Sequence of chain B:
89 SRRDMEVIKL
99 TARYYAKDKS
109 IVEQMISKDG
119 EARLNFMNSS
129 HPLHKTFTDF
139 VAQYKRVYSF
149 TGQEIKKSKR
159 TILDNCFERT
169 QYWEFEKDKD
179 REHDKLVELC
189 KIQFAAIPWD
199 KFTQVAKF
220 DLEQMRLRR

Residue-level contacts at the interface:
Residue N230 in chain A contacts residue H181 in chain B (closest heavy-atom distance 3.4 Å).
Residue S189 in chain A is in contact with residue F200 in chain B (closest heavy-atom distance 3.6 Å).
Residue T241 in chain A contacts residue L221 in chain B (closest heavy-atom distance 4.1 Å).
Residue F198 in chain A is in contact with residue Q202 in chain B (closest heavy-atom distance 3.2 Å).
Residue A210 in chain A is in contact with residue V203 in chain B (closest heavy-atom distance 3.7 Å).
Residue I218 in chain A interacts with residue F206 in chain B (closest heavy-atom distance 3.7 Å).
Residue E204 in chain A is in contact with residue Q191 in chain B (closest heavy-atom distance 3.6 Å).
Residue K173 in chain A is in contact with residue I190 in chain B (closest heavy-atom distance 3.9 Å).
Residue V176 in chain A is in contact with residue Q191 in chain B (closest heavy-atom distance 3.1 Å).
Residue V233 in chain A is in contact with residue F192 in chain B (closest heavy-atom distance 3.2 Å).
Residue E212 in chain A interacts with residue Q202 in chain B (closest heavy-atom distance 3.9 Å).
Residue I246 in chain A interacts with residue R227 in chain B (closest heavy-atom distance 3.5 Å).
Residue N208 in chain A interacts with residue T201 in chain B (closest heavy-atom distance 4.0 Å).
Residue F242 in chain A is in contact with residue R225 in chain B (closest heavy-atom distance 3.3 Å).
Residue A210 in chain A contacts residue T201 in chain B (closest heavy-atom distance 4.1 Å).
Residue F242 in chain A is in contact with residue M224 in chain B (closest heavy-atom distance 4.1 Å).
Residue I180 in chain A contacts residue F192 in chain B (closest heavy-atom distance 3.9 Å).
Residue E207 in chain A is in contact with residue T201 in chain B (closest heavy-atom distance 2.7 Å).
Residue D234 in chain A contacts residue F192 in chain B (closest heavy-atom distance 4.2 Å).
Residue L179 in chain A contacts residue W197 in chain B (closest heavy-atom distance 3.7 Å).
Residue V200 in chain A contacts residue W197 in chain B (closest heavy-atom distance 3.6 Å).
Residue T241 in chain A is in contact with residue R225 in chain B (closest heavy-atom distance 3.8 Å).
Residue K239 in chain A is in contact with residue L221 in chain B (closest heavy-atom distance 4.0 Å).
Residue Q253 in chain A is in contact with residue D220 in chain B (closest heavy-atom distance 3.0 Å).
Residue A210 in chain A contacts residue Q202 in chain B (closest heavy-atom distance 3.2 Å).
Residue L153 in chain A interacts with residue F206 in chain B (closest heavy-atom distance 3.5 Å).
Residue D225 in chain A interacts with residue E222 in chain B (closest heavy-atom distance 3.5 Å).
Residue N208 in chain A contacts residue P196 in chain B (closest heavy-atom distance 2.9 Å).
Residue R181 in chain A interacts with residue F192 in chain B (closest heavy-atom distance 3.6 Å).
Residue E212 in chain A is in contact with residue K205 in chain B (closest heavy-atom distance 3.1 Å).
Residue F116 in chain A interacts with residue A194 in chain B (closest heavy-atom distance 3.6 Å).
Residue V233 in chain A is in contact with residue C188 in chain B (closest heavy-atom distance 4.0 Å).
Residue I180 in chain A interacts with residue W197 in chain B (closest heavy-atom distance 4.1 Å).
Residue D115 in chain A contacts residue I190 in chain B (closest heavy-atom distance 3.9 Å).
Residue D190 in chain A is in contact with residue F200 in chain B (closest heavy-atom distance 4.0 Å).
Residue D231 in chain A contacts residue K189 in chain B (closest heavy-atom distance 3.7 Å).
Residue I209 in chain A is in contact with residue T201 in chain B (closest heavy-atom distance 4.1 Å).
Residue G232 in chain A interacts with residue K189 in chain B (closest heavy-atom distance 3.0 Å).
Residue E212 in chain A contacts residue A204 in chain B (closest heavy-atom distance 3.5 Å).
Residue K173 in chain A is in contact with residue Q191 in chain B (closest heavy-atom distance 3.3 Å).
Residue K175 in chain A is in contact with residue L184 in chain B (closest heavy-atom distance 3.6 Å).
Residue L188 in chain A interacts with residue F200 in chain B (closest heavy-atom distance 3.4 Å).
Residue G232 in chain A is in contact with residue V185 in chain B (closest heavy-atom distance 3.2 Å).
Residue A202 in chain A is in contact with residue W197 in chain B (closest heavy-atom distance 4.2 Å).
Residue N132 in chain A is in contact with residue F206 in chain B (closest heavy-atom distance 3.5 Å).
Residue C240 in chain A is in contact with residue L221 in chain B (closest heavy-atom distance 3.7 Å).
Residue E212 in chain A contacts residue F206 in chain B (closest heavy-atom distance 3.3 Å).
Residue P214 in chain A contacts residue F206 in chain B (closest heavy-atom distance 3.3 Å).
Residue L179 in chain A contacts residue F192 in chain B (closest heavy-atom distance 3.4 Å).
Residue P215 in chain A contacts residue F206 in chain B (closest heavy-atom distance 3.5 Å).
Residue V183 in chain A is in contact with residue W197 in chain B (closest heavy-atom distance 3.9 Å).
Residue R181 in chain A is in contact with residue W197 in chain B (closest heavy-atom distance 3.7 Å).
Residue P177 in chain A contacts residue C188 in chain B (closest heavy-atom distance 3.7 Å).
Residue V176 in chain A contacts residue C188 in chain B (closest heavy-atom distance 3.9 Å).
Residue N208 in chain A is in contact with residue K199 in chain B (closest heavy-atom distance 3.1 Å).
Residue I211 in chain A interacts with residue A204 in chain B (closest heavy-atom distance 3.9 Å).
Residue V176 in chain A interacts with residue L187 in chain B (closest heavy-atom distance 4.1 Å).
Residue K238 in chain A contacts residue R225 in chain B (closest heavy-atom distance 3.5 Å).
Residue L179 in chain A is in contact with residue C188 in chain B (closest heavy-atom distance 3.9 Å).
Residue A202 in chain A contacts residue I195 in chain B (closest heavy-atom distance 3.4 Å).

Sequence of chain A:
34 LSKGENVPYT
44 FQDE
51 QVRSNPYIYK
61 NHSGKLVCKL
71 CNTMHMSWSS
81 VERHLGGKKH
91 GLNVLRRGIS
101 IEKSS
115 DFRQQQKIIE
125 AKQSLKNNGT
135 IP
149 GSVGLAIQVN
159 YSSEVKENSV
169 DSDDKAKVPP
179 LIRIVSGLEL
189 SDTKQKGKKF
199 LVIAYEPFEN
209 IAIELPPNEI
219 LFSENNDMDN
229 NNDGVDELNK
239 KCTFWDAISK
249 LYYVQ

These two protein chains interact to form a complex.